Contacts between the two chains:
Residue A112 in chain A is in contact with residue P83 in chain B (closest heavy-atom distance 4.6 Å).

Sequence of chain B:
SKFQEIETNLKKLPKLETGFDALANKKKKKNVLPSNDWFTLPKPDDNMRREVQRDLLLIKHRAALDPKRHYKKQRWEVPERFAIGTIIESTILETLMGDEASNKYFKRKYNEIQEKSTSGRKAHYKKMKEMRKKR

Sequence of chain A:
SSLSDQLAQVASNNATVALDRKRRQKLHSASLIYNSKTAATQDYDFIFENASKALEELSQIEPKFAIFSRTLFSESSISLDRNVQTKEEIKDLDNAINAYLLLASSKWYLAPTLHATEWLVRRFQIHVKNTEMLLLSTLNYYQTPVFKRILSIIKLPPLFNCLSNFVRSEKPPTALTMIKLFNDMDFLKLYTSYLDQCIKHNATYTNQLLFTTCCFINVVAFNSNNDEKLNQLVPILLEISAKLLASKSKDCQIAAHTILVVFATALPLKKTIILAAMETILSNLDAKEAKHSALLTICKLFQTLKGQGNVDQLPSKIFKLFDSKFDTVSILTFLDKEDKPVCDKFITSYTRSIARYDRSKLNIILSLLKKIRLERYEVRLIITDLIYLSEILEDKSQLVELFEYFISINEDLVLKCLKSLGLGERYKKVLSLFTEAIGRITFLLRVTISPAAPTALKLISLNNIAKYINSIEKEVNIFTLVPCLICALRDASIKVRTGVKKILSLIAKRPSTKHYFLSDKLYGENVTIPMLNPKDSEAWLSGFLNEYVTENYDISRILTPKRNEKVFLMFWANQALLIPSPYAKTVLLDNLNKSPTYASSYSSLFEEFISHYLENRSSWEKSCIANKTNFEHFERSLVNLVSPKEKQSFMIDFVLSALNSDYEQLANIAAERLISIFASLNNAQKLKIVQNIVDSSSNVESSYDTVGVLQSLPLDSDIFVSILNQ

This data describes a binding interaction between two proteins.